This data describes a binding interaction between two proteins.

Sequence of chain A:
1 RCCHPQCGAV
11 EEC

Contacts between the two chains:
Residue W110 in chain B contacts residue C7 in chain A (closest heavy-atom distance 3.4 Å).
Residue W110 in chain B contacts residue H4 in chain A (closest heavy-atom distance 3.9 Å).
Residue N108 in chain B interacts with residue R1 in chain A (closest heavy-atom distance 4.6 Å).
Residue W110 in chain B is in contact with residue Q6 in chain A (closest heavy-atom distance 3.2 Å).
Residue A107 in chain B is in contact with residue R1 in chain A (closest heavy-atom distance 3.8 Å).

Sequence of chain B:
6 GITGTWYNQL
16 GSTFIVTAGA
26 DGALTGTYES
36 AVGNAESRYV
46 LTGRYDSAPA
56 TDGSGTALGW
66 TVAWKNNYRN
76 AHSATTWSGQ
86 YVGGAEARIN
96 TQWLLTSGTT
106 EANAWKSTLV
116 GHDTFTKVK